Sequence of the first protein:
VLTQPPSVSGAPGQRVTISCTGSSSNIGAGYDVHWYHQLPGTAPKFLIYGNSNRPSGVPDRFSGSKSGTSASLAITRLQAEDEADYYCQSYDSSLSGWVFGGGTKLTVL

Sequence of the second protein:
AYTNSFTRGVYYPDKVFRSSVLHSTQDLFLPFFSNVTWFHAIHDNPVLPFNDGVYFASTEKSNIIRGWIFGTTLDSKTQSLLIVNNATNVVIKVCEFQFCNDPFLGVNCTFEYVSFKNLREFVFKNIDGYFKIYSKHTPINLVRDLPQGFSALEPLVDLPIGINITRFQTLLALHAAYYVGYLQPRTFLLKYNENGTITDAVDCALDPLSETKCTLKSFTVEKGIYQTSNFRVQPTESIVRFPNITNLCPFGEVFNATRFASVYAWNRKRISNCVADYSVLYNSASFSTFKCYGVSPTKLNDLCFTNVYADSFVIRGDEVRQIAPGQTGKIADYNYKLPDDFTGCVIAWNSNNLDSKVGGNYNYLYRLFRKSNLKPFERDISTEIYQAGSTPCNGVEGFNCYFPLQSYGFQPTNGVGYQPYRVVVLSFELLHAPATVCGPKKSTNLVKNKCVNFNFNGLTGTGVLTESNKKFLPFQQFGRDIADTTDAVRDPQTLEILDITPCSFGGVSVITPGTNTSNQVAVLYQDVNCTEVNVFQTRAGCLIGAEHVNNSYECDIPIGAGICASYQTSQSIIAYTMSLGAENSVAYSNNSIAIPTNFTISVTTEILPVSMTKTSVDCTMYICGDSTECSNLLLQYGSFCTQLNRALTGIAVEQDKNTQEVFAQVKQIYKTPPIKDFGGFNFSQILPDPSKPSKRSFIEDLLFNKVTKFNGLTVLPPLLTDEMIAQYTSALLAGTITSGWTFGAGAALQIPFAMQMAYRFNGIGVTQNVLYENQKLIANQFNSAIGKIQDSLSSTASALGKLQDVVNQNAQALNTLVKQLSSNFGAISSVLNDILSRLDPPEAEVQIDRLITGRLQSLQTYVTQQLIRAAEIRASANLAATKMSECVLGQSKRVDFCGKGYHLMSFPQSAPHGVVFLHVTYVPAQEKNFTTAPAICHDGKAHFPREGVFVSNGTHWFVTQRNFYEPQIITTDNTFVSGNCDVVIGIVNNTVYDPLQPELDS

The following describes two proteins that form a bound complex.

Residue-level contacts at the interface:
Residue T478 in the second protein contacts residue Y93 in the first protein (closest heavy-atom distance 4.8 Å).
Residue G485 in the second protein contacts residue W100 in the first protein (closest heavy-atom distance 3.8 Å).
Residue F486 in the second protein interacts with residue Y93 in the first protein (closest heavy-atom distance 3.4 Å).
Residue F486 in the second protein is in contact with residue G99 in the first protein (closest heavy-atom distance 4.7 Å).
Residue F486 in the second protein contacts residue W100 in the first protein (closest heavy-atom distance 3.5 Å).
Residue N487 in the second protein contacts residue Y93 in the first protein (closest heavy-atom distance 5.0 Å).
Residue F486 in the second protein contacts residue D34 in the first protein (closest heavy-atom distance 3.7 Å).